Sequence of the first protein:
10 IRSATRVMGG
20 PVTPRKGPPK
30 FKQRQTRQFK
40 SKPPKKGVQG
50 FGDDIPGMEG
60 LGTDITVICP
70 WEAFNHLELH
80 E

Contacts between the two chains:
Residue H253 in the second protein contacts residue P42 in the first protein (closest heavy-atom distance 4.1 Å).
Residue R210 in the second protein interacts with residue I67 in the first protein (closest heavy-atom distance 3.3 Å).
Residue E244 in the second protein interacts with residue S40 in the first protein (closest heavy-atom distance 4.0 Å).
Residue D236 in the second protein interacts with residue F38 in the first protein (closest heavy-atom distance 4.2 Å).
Residue H253 in the second protein is in contact with residue K41 in the first protein (closest heavy-atom distance 3.3 Å).
Residue F292 in the second protein interacts with residue P42 in the first protein (closest heavy-atom distance 4.5 Å).
Residue L254 in the second protein is in contact with residue C68 in the first protein (closest heavy-atom distance 3.7 Å).
Residue S257 in the second protein is in contact with residue E71 in the first protein (closest heavy-atom distance 3.6 Å).
Residue M237 in the second protein interacts with residue F38 in the first protein (closest heavy-atom distance 4.7 Å).
Residue E250 in the second protein is in contact with residue L60 in the first protein (closest heavy-atom distance 3.7 Å).
Residue K262 in the second protein interacts with residue H75 in the first protein (closest heavy-atom distance 4.2 Å).
Residue V245 in the second protein interacts with residue S40 in the first protein (closest heavy-atom distance 4.3 Å).
Residue W263 in the second protein interacts with residue E77 in the first protein (closest heavy-atom distance 3.9 Å).
Residue I290 in the second protein interacts with residue R36 in the first protein (closest heavy-atom distance 4.4 Å).
Residue E244 in the second protein contacts residue F38 in the first protein (closest heavy-atom distance 4.1 Å).
Residue N246 in the second protein interacts with residue S40 in the first protein (closest heavy-atom distance 4.5 Å).
Residue R213 in the second protein interacts with residue I67 in the first protein (closest heavy-atom distance 3.4 Å).
Residue I217 in the second protein interacts with residue W70 in the first protein (closest heavy-atom distance 4.5 Å).
Residue W216 in the second protein contacts residue W70 in the first protein (closest heavy-atom distance 4.2 Å).
Residue M252 in the second protein contacts residue P42 in the first protein (closest heavy-atom distance 4.3 Å).
Residue K262 in the second protein is in contact with residue L76 in the first protein (closest heavy-atom distance 3.2 Å).
Residue W263 in the second protein contacts residue L78 in the first protein (closest heavy-atom distance 3.6 Å).
Residue V238 in the second protein is in contact with residue F38 in the first protein (closest heavy-atom distance 3.8 Å).
Residue S257 in the second protein interacts with residue W70 in the first protein (closest heavy-atom distance 4.1 Å).
Residue N261 in the second protein interacts with residue W70 in the first protein (closest heavy-atom distance 4.1 Å).
Residue S257 in the second protein contacts residue C68 in the first protein (closest heavy-atom distance 3.5 Å).
Residue M252 in the second protein contacts residue P43 in the first protein (closest heavy-atom distance 3.8 Å).
Residue R213 in the second protein contacts residue W70 in the first protein (closest heavy-atom distance 4.5 Å).
Residue E150 in the second protein is in contact with residue R36 in the first protein (closest heavy-atom distance 4.5 Å).
Residue H249 in the second protein contacts residue P42 in the first protein (closest heavy-atom distance 3.4 Å).
Residue L254 in the second protein interacts with residue W70 in the first protein (closest heavy-atom distance 3.8 Å).
Residue M317 in the second protein is in contact with residue K45 in the first protein (closest heavy-atom distance 4.5 Å).
Residue F220 in the second protein interacts with residue W70 in the first protein (closest heavy-atom distance 3.5 Å).
Residue I290 in the second protein interacts with residue F38 in the first protein (closest heavy-atom distance 4.2 Å).
Residue H253 in the second protein interacts with residue I67 in the first protein (closest heavy-atom distance 4.5 Å).
Residue E244 in the second protein is in contact with residue K39 in the first protein (closest heavy-atom distance 3.0 Å).
Residue H249 in the second protein contacts residue L60 in the first protein (closest heavy-atom distance 3.3 Å).
Residue N246 in the second protein contacts residue F38 in the first protein (closest heavy-atom distance 3.8 Å).
Residue H249 in the second protein contacts residue K41 in the first protein (closest heavy-atom distance 4.0 Å).
Residue D236 in the second protein interacts with residue R36 in the first protein (closest heavy-atom distance 3.5 Å).
Residue E314 in the second protein is in contact with residue K45 in the first protein (closest heavy-atom distance 3.2 Å).
Residue L254 in the second protein is in contact with residue I67 in the first protein (closest heavy-atom distance 3.7 Å).
Residue L315 in the second protein interacts with residue K45 in the first protein (closest heavy-atom distance 4.5 Å).
Residue K262 in the second protein contacts residue E77 in the first protein (closest heavy-atom distance 4.2 Å).
Residue H253 in the second protein contacts residue L60 in the first protein (closest heavy-atom distance 3.3 Å).
Residue K214 in the second protein contacts residue P69 in the first protein (closest heavy-atom distance 4.4 Å).
Residue W263 in the second protein interacts with residue L76 in the first protein (closest heavy-atom distance 3.3 Å).
Residue W263 in the second protein is in contact with residue F73 in the first protein (closest heavy-atom distance 3.4 Å).
Residue L315 in the second protein is in contact with residue P43 in the first protein (closest heavy-atom distance 3.7 Å).
Residue R213 in the second protein contacts residue P69 in the first protein (closest heavy-atom distance 4.2 Å).
Residue H253 in the second protein interacts with residue P43 in the first protein (closest heavy-atom distance 3.7 Å).
Residue K262 in the second protein contacts residue N74 in the first protein (closest heavy-atom distance 4.0 Å).
Residue V245 in the second protein contacts residue G61 in the first protein (closest heavy-atom distance 4.7 Å).
Residue R210 in the second protein contacts residue V66 in the first protein (closest heavy-atom distance 3.7 Å).
Residue E250 in the second protein contacts residue I67 in the first protein (closest heavy-atom distance 4.6 Å).
Residue V245 in the second protein contacts residue L60 in the first protein (closest heavy-atom distance 4.5 Å).
Residue S149 in the second protein is in contact with residue R36 in the first protein (closest heavy-atom distance 3.6 Å).
Residue I258 in the second protein is in contact with residue W70 in the first protein (closest heavy-atom distance 3.5 Å).
Residue E244 in the second protein is in contact with residue Q37 in the first protein (closest heavy-atom distance 3.6 Å).
Residue H249 in the second protein contacts residue S40 in the first protein (closest heavy-atom distance 3.4 Å).

Sequence of the second protein:
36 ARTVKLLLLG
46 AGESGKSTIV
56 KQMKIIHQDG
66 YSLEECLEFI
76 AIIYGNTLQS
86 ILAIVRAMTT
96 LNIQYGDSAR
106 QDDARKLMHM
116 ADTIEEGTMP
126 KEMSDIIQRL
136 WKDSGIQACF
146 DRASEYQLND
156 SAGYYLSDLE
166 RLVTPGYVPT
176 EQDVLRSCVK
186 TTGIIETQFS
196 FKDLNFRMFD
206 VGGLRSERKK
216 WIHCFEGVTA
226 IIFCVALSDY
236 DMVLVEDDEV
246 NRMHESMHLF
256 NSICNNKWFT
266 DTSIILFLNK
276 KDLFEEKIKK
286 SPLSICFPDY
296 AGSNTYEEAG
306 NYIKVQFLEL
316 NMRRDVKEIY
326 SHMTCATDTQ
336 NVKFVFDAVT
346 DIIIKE

These two protein chains interact to form a complex.